Residue-level contacts at the interface:
Residue S128 in protein 2 interacts with residue G13 in protein 1 (closest heavy-atom distance 3.5 Å).
Residue V8 in protein 2 is in contact with residue T9 in protein 1 (closest heavy-atom distance 3.6 Å).
Residue D125 in protein 2 interacts with residue A17 in protein 1 (closest heavy-atom distance 2.9 Å).
Residue Y130 in protein 2 is in contact with residue V10 in protein 1 (closest heavy-atom distance 3.4 Å).
Residue S128 in protein 2 is in contact with residue I11 in protein 1 (closest heavy-atom distance 3.9 Å).
Residue F127 in protein 2 interacts with residue G13 in protein 1 (closest heavy-atom distance 4.4 Å).
Residue V79 in protein 2 is in contact with residue G16 in protein 1 (closest heavy-atom distance 3.8 Å).
Residue V81 in protein 2 interacts with residue G16 in protein 1 (closest heavy-atom distance 4.4 Å).
Residue L131 in protein 2 is in contact with residue V12 in protein 1 (closest heavy-atom distance 3.8 Å).
Residue S128 in protein 2 contacts residue W15 in protein 1 (closest heavy-atom distance 4.8 Å).
Residue F127 in protein 2 contacts residue P14 in protein 1 (closest heavy-atom distance 3.2 Å).
Residue V114 in protein 2 is in contact with residue T9 in protein 1 (closest heavy-atom distance 4.3 Å).
Residue S128 in protein 2 interacts with residue P14 in protein 1 (closest heavy-atom distance 3.2 Å).
Residue S128 in protein 2 is in contact with residue V12 in protein 1 (closest heavy-atom distance 3.2 Å).
Residue L131 in protein 2 interacts with residue I11 in protein 1 (closest heavy-atom distance 4.8 Å).
Residue Y126 in protein 2 contacts residue W15 in protein 1 (closest heavy-atom distance 3.1 Å).
Residue D125 in protein 2 contacts residue G16 in protein 1 (closest heavy-atom distance 3.3 Å).
Residue L106 in protein 2 contacts residue W15 in protein 1 (closest heavy-atom distance 4.1 Å).
Residue M129 in protein 2 is in contact with residue V12 in protein 1 (closest heavy-atom distance 2.8 Å).
Residue M129 in protein 2 interacts with residue V10 in protein 1 (closest heavy-atom distance 4.1 Å).
Residue V81 in protein 2 interacts with residue W15 in protein 1 (closest heavy-atom distance 3.9 Å).
Residue F127 in protein 2 is in contact with residue V12 in protein 1 (closest heavy-atom distance 4.9 Å).
Residue V80 in protein 2 contacts residue A17 in protein 1 (closest heavy-atom distance 4.9 Å).
Residue T72 in protein 2 interacts with residue W15 in protein 1 (closest heavy-atom distance 4.3 Å).
Residue Y126 in protein 2 interacts with residue A17 in protein 1 (closest heavy-atom distance 3.5 Å).
Residue F127 in protein 2 interacts with residue W15 in protein 1 (closest heavy-atom distance 2.9 Å).
Residue S132 in protein 2 is in contact with residue T9 in protein 1 (closest heavy-atom distance 4.3 Å).
Residue L106 in protein 2 is in contact with residue V12 in protein 1 (closest heavy-atom distance 3.8 Å).
Residue M129 in protein 2 contacts residue I11 in protein 1 (closest heavy-atom distance 3.4 Å).
Residue D125 in protein 2 is in contact with residue W15 in protein 1 (closest heavy-atom distance 4.4 Å).
Residue L131 in protein 2 is in contact with residue T9 in protein 1 (closest heavy-atom distance 3.1 Å).
Residue Y126 in protein 2 contacts residue G16 in protein 1 (closest heavy-atom distance 3.9 Å).
Residue Y130 in protein 2 contacts residue I11 in protein 1 (closest heavy-atom distance 3.6 Å).
Residue L131 in protein 2 is in contact with residue V10 in protein 1 (closest heavy-atom distance 2.9 Å).
Residue K117 in protein 2 is in contact with residue I11 in protein 1 (closest heavy-atom distance 4.2 Å).
Residue Y130 in protein 2 is in contact with residue T9 in protein 1 (closest heavy-atom distance 3.9 Å).
Residue T72 in protein 2 contacts residue G16 in protein 1 (closest heavy-atom distance 3.7 Å).
Residue M129 in protein 2 interacts with residue W15 in protein 1 (closest heavy-atom distance 3.7 Å).
Residue V79 in protein 2 interacts with residue A17 in protein 1 (closest heavy-atom distance 3.3 Å).
Residue Y126 in protein 2 is in contact with residue P14 in protein 1 (closest heavy-atom distance 4.0 Å).
Residue F104 in protein 2 is in contact with residue W15 in protein 1 (closest heavy-atom distance 3.4 Å).
Residue V80 in protein 2 is in contact with residue G16 in protein 1 (closest heavy-atom distance 5.0 Å).

Sequence of protein 2:
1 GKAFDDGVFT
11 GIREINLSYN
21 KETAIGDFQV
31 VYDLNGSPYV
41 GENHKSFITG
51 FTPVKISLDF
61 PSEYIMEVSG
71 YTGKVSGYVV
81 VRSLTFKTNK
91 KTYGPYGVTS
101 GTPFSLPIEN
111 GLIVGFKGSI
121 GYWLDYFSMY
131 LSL

The following describes two proteins that form a bound complex.

Sequence of protein 1:
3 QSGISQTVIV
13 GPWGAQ